This data describes a binding interaction between two proteins.

Sequence of chain A:
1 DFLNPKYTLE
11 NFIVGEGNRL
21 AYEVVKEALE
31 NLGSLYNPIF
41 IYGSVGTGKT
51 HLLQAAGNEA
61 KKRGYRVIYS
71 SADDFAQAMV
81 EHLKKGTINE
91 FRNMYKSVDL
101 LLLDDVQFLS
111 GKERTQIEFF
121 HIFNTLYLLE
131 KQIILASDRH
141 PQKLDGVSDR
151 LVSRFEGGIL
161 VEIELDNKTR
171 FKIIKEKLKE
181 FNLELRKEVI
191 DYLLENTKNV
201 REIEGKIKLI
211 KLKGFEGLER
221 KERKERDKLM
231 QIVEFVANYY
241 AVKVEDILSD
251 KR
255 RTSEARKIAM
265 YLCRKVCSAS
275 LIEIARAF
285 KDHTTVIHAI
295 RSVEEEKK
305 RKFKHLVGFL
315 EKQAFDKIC

Interface contacts:
Residue G205 in chain B contacts residue G158 in chain A (closest heavy-atom distance 4.3 Å).
Residue L212 in chain B is in contact with residue L20 in chain A (closest heavy-atom distance 3.3 Å).
Residue D73 in chain B is in contact with residue H121 in chain A (closest heavy-atom distance 2.7 Å).
Residue R201 in chain B is in contact with residue E156 in chain A (closest heavy-atom distance 4.3 Å).
Residue F108 in chain B contacts residue F120 in chain A (closest heavy-atom distance 4.1 Å).
Residue F2 in chain B contacts residue T125 in chain A (closest heavy-atom distance 4.3 Å).
Residue V45 in chain B contacts residue S153 in chain A (closest heavy-atom distance 3.2 Å).
Residue Y7 in chain B contacts residue Y127 in chain A (closest heavy-atom distance 3.2 Å).
Residue Q54 in chain B contacts residue L128 in chain A (closest heavy-atom distance 4.1 Å).
Residue C323 in chain B is in contact with residue D250 in chain A (closest heavy-atom distance 3.2 Å).
Residue L275 in chain B contacts residue D145 in chain A (closest heavy-atom distance 3.2 Å).
Residue F319 in chain B is in contact with residue A293 in chain A (closest heavy-atom distance 4.0 Å).
Residue I276 in chain B is in contact with residue Q142 in chain A (closest heavy-atom distance 3.5 Å).
Residue C323 in chain B contacts residue R260 in chain A (closest heavy-atom distance 3.4 Å).
Residue S274 in chain B interacts with residue K143 in chain A (closest heavy-atom distance 3.5 Å).
Residue K213 in chain B interacts with residue E162 in chain A (closest heavy-atom distance 4.3 Å).
Residue K213 in chain B contacts residue L20 in chain A (closest heavy-atom distance 3.4 Å).
Residue R268 in chain B contacts residue D145 in chain A (closest heavy-atom distance 2.5 Å).
Residue R226 in chain B contacts residue Q142 in chain A (closest heavy-atom distance 2.9 Å).
Residue K221 in chain B contacts residue E162 in chain A (closest heavy-atom distance 3.4 Å).
Residue S274 in chain B is in contact with residue Q142 in chain A (closest heavy-atom distance 2.8 Å).
Residue R201 in chain B interacts with residue S153 in chain A (closest heavy-atom distance 2.9 Å).
Residue Q77 in chain B is in contact with residue H121 in chain A (closest heavy-atom distance 3.9 Å).
Residue C323 in chain B interacts with residue F282 in chain A (closest heavy-atom distance 4.1 Å).
Residue F319 in chain B is in contact with residue T289 in chain A (closest heavy-atom distance 3.6 Å).
Residue F2 in chain B is in contact with residue L128 in chain A (closest heavy-atom distance 3.7 Å).
Residue K6 in chain B contacts residue E130 in chain A (closest heavy-atom distance 3.4 Å).
Residue L209 in chain B is in contact with residue L160 in chain A (closest heavy-atom distance 3.2 Å).
Residue K316 in chain B is in contact with residue E300 in chain A (closest heavy-atom distance 3.8 Å).
Residue G205 in chain B contacts residue E156 in chain A (closest heavy-atom distance 3.2 Å).
Residue E277 in chain B interacts with residue Q142 in chain A (closest heavy-atom distance 3.6 Å).
Residue K221 in chain B interacts with residue Y42 in chain A (closest heavy-atom distance 3.4 Å).
Residue D74 in chain B is in contact with residue T125 in chain A (closest heavy-atom distance 3.9 Å).
Residue E277 in chain B interacts with residue K143 in chain A (closest heavy-atom distance 2.6 Å).
Residue N199 in chain B is in contact with residue S153 in chain A (closest heavy-atom distance 4.1 Å).
Residue E204 in chain B is in contact with residue Y36 in chain A (closest heavy-atom distance 4.1 Å).
Residue R201 in chain B interacts with residue R154 in chain A (closest heavy-atom distance 3.2 Å).
Residue S274 in chain B interacts with residue D145 in chain A (closest heavy-atom distance 2.9 Å).
Residue R280 in chain B interacts with residue Q142 in chain A (closest heavy-atom distance 4.3 Å).
Residue F319 in chain B interacts with residue K261 in chain A (closest heavy-atom distance 3.8 Å).
Residue E81 in chain B interacts with residue N89 in chain A (closest heavy-atom distance 2.8 Å).
Residue E225 in chain B interacts with residue K143 in chain A (closest heavy-atom distance 3.3 Å).
Residue D74 in chain B interacts with residue H121 in chain A (closest heavy-atom distance 3.2 Å).
Residue F2 in chain B interacts with residue L129 in chain A (closest heavy-atom distance 3.8 Å).
Residue Q77 in chain B contacts residue K96 in chain A (closest heavy-atom distance 4.4 Å).
Residue N4 in chain B interacts with residue L128 in chain A (closest heavy-atom distance 3.0 Å).
Residue N4 in chain B contacts residue E130 in chain A (closest heavy-atom distance 3.5 Å).
Residue D320 in chain B is in contact with residue R252 in chain A (closest heavy-atom distance 4.2 Å).
Residue K208 in chain B is in contact with residue Y36 in chain A (closest heavy-atom distance 3.7 Å).
Residue E202 in chain B contacts residue E156 in chain A (closest heavy-atom distance 4.1 Å).
Residue L212 in chain B contacts residue V24 in chain A (closest heavy-atom distance 4.0 Å).
Residue R280 in chain B interacts with residue E156 in chain A (closest heavy-atom distance 3.3 Å).
Residue D320 in chain B interacts with residue K261 in chain A (closest heavy-atom distance 4.3 Å).
Residue Q77 in chain B is in contact with residue R92 in chain A (closest heavy-atom distance 3.2 Å).
Residue N4 in chain B interacts with residue Y127 in chain A (closest heavy-atom distance 4.1 Å).
Residue K208 in chain B contacts residue I159 in chain A (closest heavy-atom distance 4.0 Å).
Residue R201 in chain B interacts with residue G157 in chain A (closest heavy-atom distance 3.8 Å).
Residue Y69 in chain B is in contact with residue L128 in chain A (closest heavy-atom distance 3.8 Å).
Residue H287 in chain B interacts with residue D149 in chain A (closest heavy-atom distance 3.0 Å).
Residue V45 in chain B interacts with residue D149 in chain A (closest heavy-atom distance 3.9 Å).

Sequence of chain B:
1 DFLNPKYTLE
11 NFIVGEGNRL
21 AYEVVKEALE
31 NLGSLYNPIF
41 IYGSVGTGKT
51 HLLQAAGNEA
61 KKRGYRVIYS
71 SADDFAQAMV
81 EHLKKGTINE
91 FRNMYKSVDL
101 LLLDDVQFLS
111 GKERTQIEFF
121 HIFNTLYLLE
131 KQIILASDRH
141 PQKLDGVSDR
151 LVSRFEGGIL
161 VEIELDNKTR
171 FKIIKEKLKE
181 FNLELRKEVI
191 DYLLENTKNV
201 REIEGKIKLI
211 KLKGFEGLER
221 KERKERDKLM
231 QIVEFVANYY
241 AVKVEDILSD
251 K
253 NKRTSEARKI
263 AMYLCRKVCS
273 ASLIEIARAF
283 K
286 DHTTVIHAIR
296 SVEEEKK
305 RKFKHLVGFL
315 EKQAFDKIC